These two protein chains interact to form a complex.

Contacts between the two chains:
Residue L168 in the second protein interacts with residue A173 in the first protein (closest heavy-atom distance 4.2 Å).
Residue Y164 in the second protein is in contact with residue R172 in the first protein (closest heavy-atom distance 3.5 Å).
Residue R80 in the second protein contacts residue L149 in the first protein (closest heavy-atom distance 2.3 Å).
Residue K93 in the second protein is in contact with residue A61 in the first protein (closest heavy-atom distance 3.8 Å).
Residue D161 in the second protein is in contact with residue R172 in the first protein (closest heavy-atom distance 3.1 Å).
Residue L143 in the second protein interacts with residue T166 in the first protein (closest heavy-atom distance 3.3 Å).
Residue E77 in the second protein interacts with residue M58 in the first protein (closest heavy-atom distance 4.2 Å).
Residue V163 in the second protein interacts with residue A169 in the first protein (closest heavy-atom distance 3.6 Å).
Residue L167 in the second protein contacts residue A173 in the first protein (closest heavy-atom distance 3.7 Å).
Residue E77 in the second protein contacts residue R153 in the first protein (closest heavy-atom distance 3.4 Å).
Residue L168 in the second protein contacts residue T176 in the first protein (closest heavy-atom distance 3.8 Å).
Residue I98 in the second protein contacts residue A61 in the first protein (closest heavy-atom distance 3.9 Å).
Residue Y141 in the second protein interacts with residue T166 in the first protein (closest heavy-atom distance 2.8 Å).
Residue E160 in the second protein is in contact with residue R168 in the first protein (closest heavy-atom distance 3.3 Å).
Residue T85 in the second protein contacts residue Y62 in the first protein (closest heavy-atom distance 3.1 Å).
Residue M151 in the second protein interacts with residue I165 in the first protein (closest heavy-atom distance 4.0 Å).
Residue L143 in the second protein contacts residue L160 in the first protein (closest heavy-atom distance 4.3 Å).
Residue L167 in the second protein interacts with residue W170 in the first protein (closest heavy-atom distance 3.8 Å).
Residue E160 in the second protein interacts with residue R172 in the first protein (closest heavy-atom distance 3.2 Å).
Residue R80 in the second protein is in contact with residue A152 in the first protein (closest heavy-atom distance 3.9 Å).
Residue R80 in the second protein interacts with residue G151 in the first protein (closest heavy-atom distance 4.5 Å).
Residue L84 in the second protein interacts with residue Y81 in the first protein (closest heavy-atom distance 4.0 Å).
Residue K97 in the second protein interacts with residue Q59 in the first protein (closest heavy-atom distance 3.5 Å).
Residue R80 in the second protein contacts residue R153 in the first protein (closest heavy-atom distance 3.7 Å).
Residue A81 in the second protein contacts residue Y62 in the first protein (closest heavy-atom distance 3.5 Å).
Residue G142 in the second protein contacts residue T166 in the first protein (closest heavy-atom distance 2.9 Å).
Residue M171 in the second protein interacts with residue N177 in the first protein (closest heavy-atom distance 3.9 Å).
Residue Y164 in the second protein interacts with residue T176 in the first protein (closest heavy-atom distance 2.7 Å).
Residue K93 in the second protein is in contact with residue P63 in the first protein (closest heavy-atom distance 4.3 Å).
Residue F145 in the second protein contacts residue P164 in the first protein (closest heavy-atom distance 4.1 Å).
Residue Y164 in the second protein contacts residue A169 in the first protein (closest heavy-atom distance 3.8 Å).
Residue Q172 in the second protein contacts residue N177 in the first protein (closest heavy-atom distance 3.6 Å).
Residue Q172 in the second protein contacts residue Y180 in the first protein (closest heavy-atom distance 3.2 Å).
Residue L147 in the second protein is in contact with residue Y162 in the first protein (closest heavy-atom distance 4.3 Å).
Residue H96 in the second protein interacts with residue A61 in the first protein (closest heavy-atom distance 2.9 Å).
Residue Y164 in the second protein contacts residue A173 in the first protein (closest heavy-atom distance 3.5 Å).
Residue M171 in the second protein interacts with residue A173 in the first protein (closest heavy-atom distance 4.0 Å).
Residue C156 in the second protein contacts residue I165 in the first protein (closest heavy-atom distance 3.9 Å).
Residue F145 in the second protein interacts with residue I165 in the first protein (closest heavy-atom distance 4.1 Å).
Residue L167 in the second protein is in contact with residue A169 in the first protein (closest heavy-atom distance 3.9 Å).
Residue L90 in the second protein is in contact with residue Y62 in the first protein (closest heavy-atom distance 4.4 Å).
Residue R80 in the second protein interacts with residue V150 in the first protein (closest heavy-atom distance 3.4 Å).
Residue R79 in the second protein is in contact with residue V150 in the first protein (closest heavy-atom distance 4.2 Å).
Residue R80 in the second protein contacts residue E148 in the first protein (closest heavy-atom distance 4.2 Å).
Residue P146 in the second protein is in contact with residue P164 in the first protein (closest heavy-atom distance 4.0 Å).
Residue G142 in the second protein interacts with residue I165 in the first protein (closest heavy-atom distance 3.9 Å).
Residue H96 in the second protein is in contact with residue P63 in the first protein (closest heavy-atom distance 3.8 Å).
Residue K97 in the second protein is in contact with residue A61 in the first protein (closest heavy-atom distance 3.7 Å).
Residue M171 in the second protein interacts with residue W170 in the first protein (closest heavy-atom distance 3.6 Å).
Residue I83 in the second protein contacts residue V150 in the first protein (closest heavy-atom distance 3.6 Å).
Residue K93 in the second protein contacts residue Y62 in the first protein (closest heavy-atom distance 3.5 Å).
Residue E160 in the second protein contacts residue I165 in the first protein (closest heavy-atom distance 3.9 Å).
Residue P146 in the second protein contacts residue Y162 in the first protein (closest heavy-atom distance 3.1 Å).
Residue K159 in the second protein is in contact with residue I165 in the first protein (closest heavy-atom distance 4.0 Å).
Residue H96 in the second protein is in contact with residue Y62 in the first protein (closest heavy-atom distance 3.8 Å).
Residue Q101 in the second protein is in contact with residue Q59 in the first protein (closest heavy-atom distance 3.8 Å).
Residue L143 in the second protein is in contact with residue A163 in the first protein (closest heavy-atom distance 3.9 Å).
Residue R79 in the second protein contacts residue L149 in the first protein (closest heavy-atom distance 3.4 Å).
Residue E160 in the second protein interacts with residue A169 in the first protein (closest heavy-atom distance 3.9 Å).
Residue L84 in the second protein contacts residue V150 in the first protein (closest heavy-atom distance 4.3 Å).

Sequence of the first protein:
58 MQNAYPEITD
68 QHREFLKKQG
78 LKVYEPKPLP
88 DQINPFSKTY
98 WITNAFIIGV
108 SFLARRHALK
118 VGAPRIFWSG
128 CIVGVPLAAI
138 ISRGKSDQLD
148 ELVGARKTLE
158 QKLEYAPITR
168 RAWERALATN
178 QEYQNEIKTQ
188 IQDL

Sequence of the second protein:
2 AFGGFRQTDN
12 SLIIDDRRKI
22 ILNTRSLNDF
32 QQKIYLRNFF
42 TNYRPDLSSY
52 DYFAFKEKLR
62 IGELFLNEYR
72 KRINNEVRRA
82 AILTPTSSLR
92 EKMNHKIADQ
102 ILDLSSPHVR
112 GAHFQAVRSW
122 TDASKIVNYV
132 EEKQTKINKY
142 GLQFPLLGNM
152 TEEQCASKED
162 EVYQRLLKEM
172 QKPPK